The following describes two proteins that form a bound complex.

Sequence of chain B:
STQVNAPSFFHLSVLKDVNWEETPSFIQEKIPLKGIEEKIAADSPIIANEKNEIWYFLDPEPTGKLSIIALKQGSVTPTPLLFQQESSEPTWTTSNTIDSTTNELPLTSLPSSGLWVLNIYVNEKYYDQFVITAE

Sequence of chain A:
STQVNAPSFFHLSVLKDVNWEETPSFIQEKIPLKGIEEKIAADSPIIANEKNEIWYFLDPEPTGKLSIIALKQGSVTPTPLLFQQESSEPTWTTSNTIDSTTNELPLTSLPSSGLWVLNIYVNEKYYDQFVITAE

Contacts between the two chains:
Residue V39 in chain B interacts with residue T117 in chain A (closest heavy-atom distance 3.4 Å).
Residue F44 in chain B is in contact with residue E127 in chain A (closest heavy-atom distance 3.9 Å).
Residue T115 in chain B interacts with residue V39 in chain A (closest heavy-atom distance 3.5 Å).
Residue S126 in chain B contacts residue S43 in chain A (closest heavy-atom distance 2.8 Å).
Residue Q38 in chain B contacts residue P150 in chain A (closest heavy-atom distance 3.9 Å).
Residue P128 in chain B is in contact with residue W130 in chain A (closest heavy-atom distance 3.2 Å).
Residue Q38 in chain B is in contact with residue S113 in chain A (closest heavy-atom distance 3.6 Å).
Residue L119 in chain B is in contact with residue N40 in chain A (closest heavy-atom distance 3.7 Å).
Residue P116 in chain B contacts residue V39 in chain A (closest heavy-atom distance 3.9 Å).
Residue E127 in chain B interacts with residue T131 in chain A (closest heavy-atom distance 2.6 Å).
Residue T117 in chain B contacts residue N40 in chain A (closest heavy-atom distance 2.8 Å).
Residue T37 in chain B is in contact with residue S151 in chain A (closest heavy-atom distance 2.7 Å).
Residue P150 in chain B is in contact with residue N40 in chain A (closest heavy-atom distance 3.7 Å).
Residue E127 in chain B interacts with residue P42 in chain A (closest heavy-atom distance 4.0 Å).
Residue S113 in chain B interacts with residue Q38 in chain A (closest heavy-atom distance 3.6 Å).
Residue P42 in chain B interacts with residue P128 in chain A (closest heavy-atom distance 3.7 Å).
Residue E163 in chain B interacts with residue S126 in chain A (closest heavy-atom distance 2.7 Å).
Residue P150 in chain B interacts with residue S36 in chain A (closest heavy-atom distance 3.5 Å).
Residue S43 in chain B contacts residue S126 in chain A (closest heavy-atom distance 2.8 Å).
Residue P128 in chain B interacts with residue A41 in chain A (closest heavy-atom distance 3.7 Å).
Residue N40 in chain B contacts residue T117 in chain A (closest heavy-atom distance 2.8 Å).
Residue T131 in chain B contacts residue E127 in chain A (closest heavy-atom distance 2.6 Å).
Residue T37 in chain B contacts residue P150 in chain A (closest heavy-atom distance 3.7 Å).
Residue W130 in chain B contacts residue E127 in chain A (closest heavy-atom distance 3.8 Å).
Residue S148 in chain B contacts residue N40 in chain A (closest heavy-atom distance 2.8 Å).
Residue P42 in chain B contacts residue S126 in chain A (closest heavy-atom distance 3.1 Å).
Residue F121 in chain B is in contact with residue N40 in chain A (closest heavy-atom distance 3.9 Å).
Residue W130 in chain B contacts residue P128 in chain A (closest heavy-atom distance 3.2 Å).
Residue S126 in chain B is in contact with residue E163 in chain A (closest heavy-atom distance 2.7 Å).
Residue W155 in chain B is in contact with residue T37 in chain A (closest heavy-atom distance 3.8 Å).
Residue S151 in chain B contacts residue T37 in chain A (closest heavy-atom distance 2.7 Å).
Residue P128 in chain B interacts with residue N40 in chain A (closest heavy-atom distance 3.9 Å).
Residue N40 in chain B contacts residue F121 in chain A (closest heavy-atom distance 3.9 Å).
Residue T117 in chain B contacts residue V39 in chain A (closest heavy-atom distance 3.4 Å).
Residue A41 in chain B is in contact with residue P128 in chain A (closest heavy-atom distance 3.7 Å).
Residue P42 in chain B contacts residue E127 in chain A (closest heavy-atom distance 4.0 Å).
Residue P150 in chain B is in contact with residue T37 in chain A (closest heavy-atom distance 3.7 Å).
Residue V39 in chain B interacts with residue P116 in chain A (closest heavy-atom distance 3.9 Å).
Residue P150 in chain B is in contact with residue Q38 in chain A (closest heavy-atom distance 3.9 Å).
Residue P128 in chain B interacts with residue P42 in chain A (closest heavy-atom distance 3.7 Å).
Residue N40 in chain B is in contact with residue L119 in chain A (closest heavy-atom distance 3.7 Å).
Residue N40 in chain B is in contact with residue P118 in chain A (closest heavy-atom distance 2.9 Å).
Residue E127 in chain B is in contact with residue W130 in chain A (closest heavy-atom distance 3.8 Å).
Residue S126 in chain B interacts with residue P42 in chain A (closest heavy-atom distance 3.1 Å).
Residue P118 in chain B contacts residue N40 in chain A (closest heavy-atom distance 2.9 Å).
Residue N40 in chain B is in contact with residue P150 in chain A (closest heavy-atom distance 3.7 Å).
Residue N40 in chain B is in contact with residue S148 in chain A (closest heavy-atom distance 2.8 Å).
Residue V39 in chain B contacts residue P150 in chain A (closest heavy-atom distance 3.5 Å).
Residue T37 in chain B interacts with residue W155 in chain A (closest heavy-atom distance 3.8 Å).
Residue Q38 in chain B contacts residue W155 in chain A (closest heavy-atom distance 3.5 Å).
Residue V39 in chain B contacts residue T115 in chain A (closest heavy-atom distance 3.5 Å).
Residue W155 in chain B contacts residue Q38 in chain A (closest heavy-atom distance 3.5 Å).
Residue T117 in chain B is in contact with residue Q38 in chain A (closest heavy-atom distance 4.0 Å).
Residue S36 in chain B contacts residue P150 in chain A (closest heavy-atom distance 3.5 Å).
Residue E127 in chain B interacts with residue F44 in chain A (closest heavy-atom distance 3.9 Å).
Residue F44 in chain B interacts with residue S126 in chain A (closest heavy-atom distance 3.5 Å).
Residue N40 in chain B is in contact with residue P128 in chain A (closest heavy-atom distance 3.9 Å).
Residue S126 in chain B contacts residue F44 in chain A (closest heavy-atom distance 3.5 Å).
Residue P150 in chain B interacts with residue V39 in chain A (closest heavy-atom distance 3.5 Å).
Residue Q38 in chain B interacts with residue T117 in chain A (closest heavy-atom distance 4.0 Å).